Sequence of chain B:
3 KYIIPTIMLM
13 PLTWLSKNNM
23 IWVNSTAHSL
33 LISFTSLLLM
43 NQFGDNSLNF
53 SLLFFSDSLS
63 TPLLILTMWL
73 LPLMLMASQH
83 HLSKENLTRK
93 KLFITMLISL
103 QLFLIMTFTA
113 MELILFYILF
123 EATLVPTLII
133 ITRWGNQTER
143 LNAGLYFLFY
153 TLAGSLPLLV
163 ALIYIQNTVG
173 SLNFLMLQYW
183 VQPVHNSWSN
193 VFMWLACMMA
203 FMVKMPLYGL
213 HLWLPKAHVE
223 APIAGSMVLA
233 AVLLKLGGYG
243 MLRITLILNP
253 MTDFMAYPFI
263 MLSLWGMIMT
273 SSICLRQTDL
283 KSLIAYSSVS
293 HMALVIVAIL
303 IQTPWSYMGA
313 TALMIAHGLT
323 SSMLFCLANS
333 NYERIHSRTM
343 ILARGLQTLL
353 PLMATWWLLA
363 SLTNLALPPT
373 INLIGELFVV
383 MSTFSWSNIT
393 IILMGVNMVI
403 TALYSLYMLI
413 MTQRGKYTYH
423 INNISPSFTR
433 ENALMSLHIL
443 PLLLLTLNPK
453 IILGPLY

This data describes a binding interaction between two proteins.

Sequence of chain A:
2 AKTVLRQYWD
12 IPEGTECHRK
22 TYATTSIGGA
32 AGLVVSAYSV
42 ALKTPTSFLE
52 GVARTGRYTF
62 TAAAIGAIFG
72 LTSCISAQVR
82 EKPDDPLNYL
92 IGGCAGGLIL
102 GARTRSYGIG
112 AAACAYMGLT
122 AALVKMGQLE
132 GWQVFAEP

Residue-level contacts at the interface:
Residue W190 in chain B interacts with residue M127 in chain A (closest heavy-atom distance 3.7 Å).
Residue W190 in chain B is in contact with residue D86 in chain A (closest heavy-atom distance 4.6 Å).
Residue S191 in chain B is in contact with residue L130 in chain A (closest heavy-atom distance 4.8 Å).
Residue W190 in chain B interacts with residue L130 in chain A (closest heavy-atom distance 4.4 Å).
Residue F194 in chain B contacts residue L124 in chain A (closest heavy-atom distance 3.7 Å).
Residue W190 in chain B interacts with residue P87 in chain A (closest heavy-atom distance 3.6 Å).
Residue W190 in chain B contacts residue W133 in chain A (closest heavy-atom distance 4.3 Å).
Residue F194 in chain B interacts with residue M127 in chain A (closest heavy-atom distance 4.3 Å).
Residue S191 in chain B interacts with residue G132 in chain A (closest heavy-atom distance 4.1 Å).
Residue F194 in chain B contacts residue W133 in chain A (closest heavy-atom distance 3.8 Å).
Residue S191 in chain B is in contact with residue W133 in chain A (closest heavy-atom distance 3.9 Å).